Interface contacts:
Residue R881 in protein 1 interacts with residue T343 in protein 2 (closest heavy-atom distance 3.2 Å).
Residue R881 in protein 1 is in contact with residue E334 in protein 2 (closest heavy-atom distance 2.6 Å).
Residue Y709 in protein 1 interacts with residue T13 in protein 2 (closest heavy-atom distance 3.3 Å).
Residue F667 in protein 1 interacts with residue L60 in protein 2 (closest heavy-atom distance 2.8 Å).
Residue A717 in protein 1 is in contact with residue Q9 in protein 2 (closest heavy-atom distance 2.6 Å).
Residue E702 in protein 1 interacts with residue F79 in protein 2 (closest heavy-atom distance 2.8 Å).
Residue G680 in protein 1 interacts with residue I20 in protein 2 (closest heavy-atom distance 3.5 Å).
Residue Y735 in protein 1 is in contact with residue R333 in protein 2 (closest heavy-atom distance 2.8 Å).
Residue R720 in protein 1 interacts with residue Q9 in protein 2 (closest heavy-atom distance 3.0 Å).
Residue K738 in protein 1 interacts with residue T335 in protein 2 (closest heavy-atom distance 3.5 Å).
Residue Y735 in protein 1 is in contact with residue E334 in protein 2 (closest heavy-atom distance 3.2 Å).
Residue W701 in protein 1 is in contact with residue F21 in protein 2 (closest heavy-atom distance 3.6 Å).
Residue V863 in protein 1 is in contact with residue S366 in protein 2 (closest heavy-atom distance 3.4 Å).
Residue N663 in protein 1 interacts with residue D45 in protein 2 (closest heavy-atom distance 3.0 Å).
Residue Y861 in protein 1 interacts with residue P369 in protein 2 (closest heavy-atom distance 2.8 Å).
Residue F667 in protein 1 is in contact with residue L56 in protein 2 (closest heavy-atom distance 3.7 Å).
Residue Q682 in protein 1 contacts residue I67 in protein 2 (closest heavy-atom distance 3.5 Å).
Residue F882 in protein 1 interacts with residue E334 in protein 2 (closest heavy-atom distance 2.6 Å).
Residue R881 in protein 1 contacts residue T341 in protein 2 (closest heavy-atom distance 3.4 Å).
Residue V886 in protein 1 is in contact with residue Y345 in protein 2 (closest heavy-atom distance 2.5 Å).
Residue Y671 in protein 1 interacts with residue N63 in protein 2 (closest heavy-atom distance 3.6 Å).
Residue L689 in protein 1 contacts residue S78 in protein 2 (closest heavy-atom distance 3.5 Å).
Residue K738 in protein 1 contacts residue E334 in protein 2 (closest heavy-atom distance 2.5 Å).
Residue H884 in protein 1 interacts with residue T341 in protein 2 (closest heavy-atom distance 3.3 Å).
Residue Y671 in protein 1 is in contact with residue L60 in protein 2 (closest heavy-atom distance 3.1 Å).
Residue R12 in protein 1 is in contact with residue Y8 in protein 2 (closest heavy-atom distance 3.0 Å).
Residue A670 in protein 1 contacts residue W36 in protein 2 (closest heavy-atom distance 2.7 Å).
Residue Y674 in protein 1 contacts residue L33 in protein 2 (closest heavy-atom distance 3.0 Å).
Residue Q682 in protein 1 contacts residue Q68 in protein 2 (closest heavy-atom distance 3.4 Å).
Residue F667 in protein 1 contacts residue L37 in protein 2 (closest heavy-atom distance 2.0 Å).
Residue V886 in protein 1 contacts residue V340 in protein 2 (closest heavy-atom distance 3.4 Å).
Residue K738 in protein 1 contacts residue D344 in protein 2 (closest heavy-atom distance 3.6 Å).
Residue W705 in protein 1 is in contact with residue N15 in protein 2 (closest heavy-atom distance 1.4 Å).
Residue G887 in protein 1 is in contact with residue T364 in protein 2 (closest heavy-atom distance 3.4 Å).
Residue L715 in protein 1 interacts with residue Q9 in protein 2 (closest heavy-atom distance 2.4 Å).
Residue N663 in protein 1 contacts residue Y46 in protein 2 (closest heavy-atom distance 2.0 Å).
Residue V886 in protein 1 interacts with residue A372 in protein 2 (closest heavy-atom distance 3.2 Å).
Residue R720 in protein 1 interacts with residue L10 in protein 2 (closest heavy-atom distance 3.1 Å).
Residue S10 in protein 1 contacts residue Q9 in protein 2 (closest heavy-atom distance 3.6 Å).
Residue Y671 in protein 1 contacts residue T64 in protein 2 (closest heavy-atom distance 3.3 Å).
Residue V886 in protein 1 contacts residue T364 in protein 2 (closest heavy-atom distance 2.2 Å).
Residue G887 in protein 1 contacts residue G370 in protein 2 (closest heavy-atom distance 3.2 Å).
Residue D26 in protein 1 interacts with residue N7 in protein 2 (closest heavy-atom distance 3.7 Å).
Residue Q682 in protein 1 contacts residue N72 in protein 2 (closest heavy-atom distance 2.9 Å).
Residue S736 in protein 1 is in contact with residue Q336 in protein 2 (closest heavy-atom distance 3.1 Å).
Residue L689 in protein 1 is in contact with residue V75 in protein 2 (closest heavy-atom distance 2.5 Å).
Residue H884 in protein 1 contacts residue V340 in protein 2 (closest heavy-atom distance 2.8 Å).
Residue Q673 in protein 1 contacts residue W36 in protein 2 (closest heavy-atom distance 3.7 Å).
Residue R720 in protein 1 contacts residue R12 in protein 2 (closest heavy-atom distance 2.1 Å).
Residue Y732 in protein 1 is in contact with residue Q336 in protein 2 (closest heavy-atom distance 2.7 Å).
Residue D661 in protein 1 is in contact with residue D47 in protein 2 (closest heavy-atom distance 2.2 Å).
Residue V883 in protein 1 is in contact with residue T341 in protein 2 (closest heavy-atom distance 3.5 Å).
Residue Y709 in protein 1 contacts residue R12 in protein 2 (closest heavy-atom distance 3.4 Å).
Residue W705 in protein 1 interacts with residue A16 in protein 2 (closest heavy-atom distance 3.4 Å).
Residue K710 in protein 1 contacts residue R12 in protein 2 (closest heavy-atom distance 2.4 Å).
Residue L686 in protein 1 interacts with residue G71 in protein 2 (closest heavy-atom distance 3.6 Å).
Residue P885 in protein 1 interacts with residue V340 in protein 2 (closest heavy-atom distance 2.7 Å).
Residue N663 in protein 1 is in contact with residue D47 in protein 2 (closest heavy-atom distance 3.3 Å).
Residue Y679 in protein 1 interacts with residue I20 in protein 2 (closest heavy-atom distance 1.6 Å).
Residue N685 in protein 1 interacts with residue F21 in protein 2 (closest heavy-atom distance 1.7 Å).

Sequence of protein 2:
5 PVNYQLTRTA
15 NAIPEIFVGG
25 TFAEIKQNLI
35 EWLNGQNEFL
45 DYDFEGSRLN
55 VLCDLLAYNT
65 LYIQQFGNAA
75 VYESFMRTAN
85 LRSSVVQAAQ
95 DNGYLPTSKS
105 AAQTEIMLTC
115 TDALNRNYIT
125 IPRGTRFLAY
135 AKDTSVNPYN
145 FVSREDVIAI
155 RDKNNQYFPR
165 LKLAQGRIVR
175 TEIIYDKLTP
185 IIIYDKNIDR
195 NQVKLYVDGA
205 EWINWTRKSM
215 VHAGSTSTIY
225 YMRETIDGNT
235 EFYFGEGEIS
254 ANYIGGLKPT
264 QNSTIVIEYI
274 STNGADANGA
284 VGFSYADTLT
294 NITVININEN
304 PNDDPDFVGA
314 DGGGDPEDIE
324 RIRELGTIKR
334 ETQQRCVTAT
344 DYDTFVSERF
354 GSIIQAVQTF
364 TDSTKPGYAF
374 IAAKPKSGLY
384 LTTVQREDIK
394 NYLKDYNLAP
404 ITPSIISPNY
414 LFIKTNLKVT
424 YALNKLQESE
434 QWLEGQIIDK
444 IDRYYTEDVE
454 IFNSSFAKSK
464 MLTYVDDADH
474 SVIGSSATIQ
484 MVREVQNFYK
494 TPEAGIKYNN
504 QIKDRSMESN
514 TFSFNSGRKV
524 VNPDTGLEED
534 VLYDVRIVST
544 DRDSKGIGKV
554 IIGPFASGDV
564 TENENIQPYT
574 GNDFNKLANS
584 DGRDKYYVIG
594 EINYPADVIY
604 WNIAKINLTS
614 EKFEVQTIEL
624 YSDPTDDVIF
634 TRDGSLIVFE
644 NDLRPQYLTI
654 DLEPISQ

Sequence of protein 1:
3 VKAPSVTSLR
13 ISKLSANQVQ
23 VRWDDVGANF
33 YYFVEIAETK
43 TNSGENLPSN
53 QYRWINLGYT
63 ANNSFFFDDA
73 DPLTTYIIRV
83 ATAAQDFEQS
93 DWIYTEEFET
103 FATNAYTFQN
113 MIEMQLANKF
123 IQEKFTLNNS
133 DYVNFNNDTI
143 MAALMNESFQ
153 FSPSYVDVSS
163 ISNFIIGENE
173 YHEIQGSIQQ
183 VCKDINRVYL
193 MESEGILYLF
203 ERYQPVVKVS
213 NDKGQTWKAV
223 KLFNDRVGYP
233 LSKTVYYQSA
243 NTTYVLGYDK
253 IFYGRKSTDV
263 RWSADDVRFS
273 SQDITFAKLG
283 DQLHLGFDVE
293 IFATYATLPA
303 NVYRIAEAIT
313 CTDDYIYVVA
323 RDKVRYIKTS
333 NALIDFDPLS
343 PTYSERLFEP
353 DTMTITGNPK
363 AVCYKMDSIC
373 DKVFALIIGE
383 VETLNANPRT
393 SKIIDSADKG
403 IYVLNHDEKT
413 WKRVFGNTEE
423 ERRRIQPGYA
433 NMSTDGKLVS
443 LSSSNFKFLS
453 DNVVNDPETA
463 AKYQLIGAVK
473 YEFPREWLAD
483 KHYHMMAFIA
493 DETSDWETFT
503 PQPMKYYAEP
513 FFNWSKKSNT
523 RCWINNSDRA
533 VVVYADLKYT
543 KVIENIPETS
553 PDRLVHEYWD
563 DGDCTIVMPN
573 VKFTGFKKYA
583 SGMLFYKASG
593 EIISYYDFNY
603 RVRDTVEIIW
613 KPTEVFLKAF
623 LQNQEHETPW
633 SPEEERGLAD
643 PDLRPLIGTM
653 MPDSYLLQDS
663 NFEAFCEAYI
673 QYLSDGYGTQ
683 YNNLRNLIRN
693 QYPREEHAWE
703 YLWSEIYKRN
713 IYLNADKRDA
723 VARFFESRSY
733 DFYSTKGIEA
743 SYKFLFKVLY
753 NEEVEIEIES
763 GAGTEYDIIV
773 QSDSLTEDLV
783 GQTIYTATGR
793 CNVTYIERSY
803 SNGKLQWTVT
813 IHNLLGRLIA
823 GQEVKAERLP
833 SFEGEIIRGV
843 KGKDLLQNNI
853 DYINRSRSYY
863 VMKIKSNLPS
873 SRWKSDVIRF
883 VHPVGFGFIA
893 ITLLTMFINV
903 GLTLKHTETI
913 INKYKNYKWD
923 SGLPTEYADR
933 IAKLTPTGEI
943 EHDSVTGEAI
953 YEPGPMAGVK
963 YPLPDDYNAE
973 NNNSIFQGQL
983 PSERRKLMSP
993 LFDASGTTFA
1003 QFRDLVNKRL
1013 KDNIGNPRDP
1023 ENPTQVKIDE

The following describes two proteins that form a bound complex.